Residue-level contacts at the interface:
Residue H84 in protein 1 contacts residue S43 in protein 2 (closest heavy-atom distance 3.6 Å).
Residue K49 in protein 1 contacts residue F40 in protein 2 (closest heavy-atom distance 3.6 Å).
Residue H84 in protein 1 interacts with residue P34 in protein 2 (closest heavy-atom distance 3.6 Å).
Residue Y82 in protein 1 interacts with residue P34 in protein 2 (closest heavy-atom distance 3.2 Å).
Residue G19 in protein 1 contacts residue P2 in protein 2 (closest heavy-atom distance 3.2 Å).
Residue Y149 in protein 1 contacts residue Y18 in protein 2 (closest heavy-atom distance 3.2 Å).
Residue R62 in protein 1 interacts with residue E37 in protein 2 (closest heavy-atom distance 3.3 Å).
Residue D85 in protein 1 interacts with residue S43 in protein 2 (closest heavy-atom distance 3.3 Å).
Residue R78 in protein 1 contacts residue D25 in protein 2 (closest heavy-atom distance 2.9 Å).
Residue Y82 in protein 1 interacts with residue L36 in protein 2 (closest heavy-atom distance 3.6 Å).
Residue R62 in protein 1 contacts residue L36 in protein 2 (closest heavy-atom distance 2.8 Å).
Residue I18 in protein 1 contacts residue P2 in protein 2 (closest heavy-atom distance 3.7 Å).
Residue I65 in protein 1 contacts residue L36 in protein 2 (closest heavy-atom distance 3.6 Å).
Residue R86 in protein 1 is in contact with residue S43 in protein 2 (closest heavy-atom distance 3.2 Å).
Residue K49 in protein 1 contacts residue L39 in protein 2 (closest heavy-atom distance 3.0 Å).
Residue R20 in protein 1 interacts with residue A5 in protein 2 (closest heavy-atom distance 2.9 Å).
Residue P97 in protein 1 is in contact with residue I14 in protein 2 (closest heavy-atom distance 3.6 Å).
Residue K49 in protein 1 interacts with residue N41 in protein 2 (closest heavy-atom distance 3.2 Å).
Residue R34 in protein 1 interacts with residue W4 in protein 2 (closest heavy-atom distance 3.3 Å).
Residue F11 in protein 1 interacts with residue I31 in protein 2 (closest heavy-atom distance 3.4 Å).
Residue I41 in protein 1 contacts residue Q17 in protein 2 (closest heavy-atom distance 2.9 Å).
Residue E66 in protein 1 interacts with residue L36 in protein 2 (closest heavy-atom distance 2.9 Å).
Residue Y149 in protein 1 interacts with residue R15 in protein 2 (closest heavy-atom distance 3.3 Å).
Residue L52 in protein 1 interacts with residue F40 in protein 2 (closest heavy-atom distance 3.4 Å).
Residue N81 in protein 1 is in contact with residue Y28 in protein 2 (closest heavy-atom distance 2.8 Å).
Residue R9 in protein 1 contacts residue I31 in protein 2 (closest heavy-atom distance 2.9 Å).
Residue E35 in protein 1 contacts residue Y28 in protein 2 (closest heavy-atom distance 2.9 Å).
Residue Y149 in protein 1 is in contact with residue I14 in protein 2 (closest heavy-atom distance 3.5 Å).
Residue F95 in protein 1 interacts with residue I14 in protein 2 (closest heavy-atom distance 3.6 Å).
Residue P276 in protein 1 is in contact with residue P21 in protein 2 (closest heavy-atom distance 3.4 Å).
Residue H84 in protein 1 is in contact with residue E38 in protein 2 (closest heavy-atom distance 3.7 Å).
Residue N81 in protein 1 contacts residue S33 in protein 2 (closest heavy-atom distance 2.6 Å).
Residue F40 in protein 1 contacts residue Y28 in protein 2 (closest heavy-atom distance 3.4 Å).
Residue K10 in protein 1 is in contact with residue D32 in protein 2 (closest heavy-atom distance 3.4 Å).
Residue R62 in protein 1 interacts with residue F40 in protein 2 (closest heavy-atom distance 3.5 Å).
Residue E152 in protein 1 contacts residue Y18 in protein 2 (closest heavy-atom distance 3.3 Å).
Residue P276 in protein 1 interacts with residue Y18 in protein 2 (closest heavy-atom distance 3.3 Å).
Residue P275 in protein 1 contacts residue Y18 in protein 2 (closest heavy-atom distance 3.6 Å).
Residue F40 in protein 1 interacts with residue Q17 in protein 2 (closest heavy-atom distance 3.2 Å).
Residue R20 in protein 1 interacts with residue L10 in protein 2 (closest heavy-atom distance 3.6 Å).
Residue K150 in protein 1 interacts with residue Y19 in protein 2 (closest heavy-atom distance 3.7 Å).
Residue G19 in protein 1 is in contact with residue A5 in protein 2 (closest heavy-atom distance 3.7 Å).
Residue K150 in protein 1 contacts residue Y18 in protein 2 (closest heavy-atom distance 2.9 Å).
Residue G19 in protein 1 interacts with residue I1 in protein 2 (closest heavy-atom distance 3.7 Å).
Residue E58 in protein 1 interacts with residue F40 in protein 2 (closest heavy-atom distance 3.7 Å).
Residue F11 in protein 1 is in contact with residue Y28 in protein 2 (closest heavy-atom distance 3.3 Å).
Residue I41 in protein 1 is in contact with residue L10 in protein 2 (closest heavy-atom distance 3.6 Å).
Residue N38 in protein 1 interacts with residue M27 in protein 2 (closest heavy-atom distance 3.6 Å).
Residue R72 in protein 1 interacts with residue D25 in protein 2 (closest heavy-atom distance 3.3 Å).
Residue N81 in protein 1 contacts residue I31 in protein 2 (closest heavy-atom distance 3.1 Å).
Residue Y278 in protein 1 contacts residue D23 in protein 2 (closest heavy-atom distance 3.5 Å).
Residue G19 in protein 1 is in contact with residue W4 in protein 2 (closest heavy-atom distance 3.5 Å).
Residue D17 in protein 1 is in contact with residue W4 in protein 2 (closest heavy-atom distance 3.5 Å).
Residue I89 in protein 1 contacts residue L39 in protein 2 (closest heavy-atom distance 3.2 Å).
Residue R9 in protein 1 contacts residue D32 in protein 2 (closest heavy-atom distance 3.6 Å).
Residue M42 in protein 1 contacts residue Y28 in protein 2 (closest heavy-atom distance 3.7 Å).
Residue K10 in protein 1 contacts residue P34 in protein 2 (closest heavy-atom distance 3.2 Å).
Residue A33 in protein 1 interacts with residue W4 in protein 2 (closest heavy-atom distance 3.7 Å).
Residue H84 in protein 1 interacts with residue L39 in protein 2 (closest heavy-atom distance 3.6 Å).
Residue Y278 in protein 1 interacts with residue P21 in protein 2 (closest heavy-atom distance 3.4 Å).

These two protein chains interact to form a complex.

Sequence of protein 2:
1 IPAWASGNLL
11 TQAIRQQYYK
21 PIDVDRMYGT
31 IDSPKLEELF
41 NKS

Sequence of protein 1:
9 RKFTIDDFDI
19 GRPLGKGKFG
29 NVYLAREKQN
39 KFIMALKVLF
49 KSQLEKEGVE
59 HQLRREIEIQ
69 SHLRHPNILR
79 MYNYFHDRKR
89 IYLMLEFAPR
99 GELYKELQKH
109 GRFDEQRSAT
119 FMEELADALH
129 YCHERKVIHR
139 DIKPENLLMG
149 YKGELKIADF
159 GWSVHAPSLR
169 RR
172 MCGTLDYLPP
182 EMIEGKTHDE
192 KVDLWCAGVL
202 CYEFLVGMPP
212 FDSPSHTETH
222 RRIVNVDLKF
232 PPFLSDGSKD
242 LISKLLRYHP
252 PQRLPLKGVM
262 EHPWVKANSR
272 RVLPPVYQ